Sequence of chain B:
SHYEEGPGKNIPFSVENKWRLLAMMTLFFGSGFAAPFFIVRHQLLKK

The following describes two proteins that form a bound complex.

Interface contacts:
Residue A32 in chain A is in contact with residue F37 in chain B (closest heavy-atom distance 3.6 Å).
Residue I53 in chain A is in contact with residue Q43 in chain B (closest heavy-atom distance 3.7 Å).
Residue S401 in chain A contacts residue P7 in chain B (closest heavy-atom distance 3.5 Å).
Residue P499 in chain A contacts residue N10 in chain B (closest heavy-atom distance 3.6 Å).
Residue P499 in chain A contacts residue P7 in chain B (closest heavy-atom distance 3.6 Å).
Residue F400 in chain A contacts residue N10 in chain B (closest heavy-atom distance 2.6 Å).
Residue W473 in chain A is in contact with residue M25 in chain B (closest heavy-atom distance 3.6 Å).
Residue L462 in chain A is in contact with residue F33 in chain B (closest heavy-atom distance 3.7 Å).
Residue V469 in chain A interacts with residue F29 in chain B (closest heavy-atom distance 3.7 Å).
Residue W25 in chain A interacts with residue G32 in chain B (closest heavy-atom distance 3.5 Å).
Residue A24 in chain A interacts with residue F29 in chain B (closest heavy-atom distance 3.9 Å).
Residue L21 in chain A is in contact with residue F28 in chain B (closest heavy-atom distance 3.5 Å).
Residue F476 in chain A contacts residue L21 in chain B (closest heavy-atom distance 3.6 Å).
Residue W473 in chain A contacts residue L22 in chain B (closest heavy-atom distance 3.5 Å).
Residue L36 in chain A contacts residue F37 in chain B (closest heavy-atom distance 3.6 Å).
Residue F2 in chain A is in contact with residue P12 in chain B (closest heavy-atom distance 3.3 Å).
Residue R5 in chain A interacts with residue E4 in chain B (closest heavy-atom distance 3.4 Å).
Residue S116 in chain A contacts residue I39 in chain B (closest heavy-atom distance 3.5 Å).
Residue S116 in chain A interacts with residue Q43 in chain B (closest heavy-atom distance 3.2 Å).
Residue E119 in chain A interacts with residue K46 in chain B (closest heavy-atom distance 2.7 Å).
Residue W6 in chain A is in contact with residue I11 in chain B (closest heavy-atom distance 3.5 Å).
Residue N4 in chain A is in contact with residue Y3 in chain B (closest heavy-atom distance 3.4 Å).
Residue Y403 in chain A contacts residue G8 in chain B (closest heavy-atom distance 3.4 Å).
Residue V118 in chain A is in contact with residue Q43 in chain B (closest heavy-atom distance 3.8 Å).
Residue R5 in chain A is in contact with residue N10 in chain B (closest heavy-atom distance 3.7 Å).
Residue Y403 in chain A is in contact with residue P7 in chain B (closest heavy-atom distance 3.2 Å).
Residue A120 in chain A contacts residue Q43 in chain B (closest heavy-atom distance 3.2 Å).
Residue W473 in chain A interacts with residue L21 in chain B (closest heavy-atom distance 3.8 Å).
Residue M117 in chain A interacts with residue Q43 in chain B (closest heavy-atom distance 3.2 Å).
Residue K479 in chain A contacts residue E16 in chain B (closest heavy-atom distance 3.1 Å).
Residue P499 in chain A interacts with residue G6 in chain B (closest heavy-atom distance 3.9 Å).
Residue V29 in chain A interacts with residue P36 in chain B (closest heavy-atom distance 3.5 Å).
Residue R5 in chain A contacts residue K9 in chain B (closest heavy-atom distance 3.3 Å).
Residue E119 in chain A interacts with residue Q43 in chain B (closest heavy-atom distance 2.6 Å).
Residue W25 in chain A is in contact with residue S31 in chain B (closest heavy-atom distance 3.4 Å).
Residue Y502 in chain A contacts residue Y3 in chain B (closest heavy-atom distance 3.5 Å).
Residue W473 in chain A contacts residue W19 in chain B (closest heavy-atom distance 3.7 Å).
Residue W25 in chain A is in contact with residue F28 in chain B (closest heavy-atom distance 3.0 Å).
Residue V29 in chain A is in contact with residue G32 in chain B (closest heavy-atom distance 3.3 Å).
Residue L33 in chain A is in contact with residue P36 in chain B (closest heavy-atom distance 3.5 Å).
Residue M117 in chain A is in contact with residue K46 in chain B (closest heavy-atom distance 3.0 Å).
Residue W473 in chain A contacts residue K18 in chain B (closest heavy-atom distance 2.9 Å).
Residue F476 in chain A contacts residue V15 in chain B (closest heavy-atom distance 3.4 Å).
Residue L21 in chain A contacts residue P12 in chain B (closest heavy-atom distance 3.5 Å).
Residue Y502 in chain A is in contact with residue E5 in chain B (closest heavy-atom distance 3.0 Å).
Residue R5 in chain A is in contact with residue Y3 in chain B (closest heavy-atom distance 3.7 Å).
Residue A32 in chain A is in contact with residue F33 in chain B (closest heavy-atom distance 3.2 Å).
Residue P501 in chain A is in contact with residue E5 in chain B (closest heavy-atom distance 3.7 Å).
Residue W6 in chain A is in contact with residue N10 in chain B (closest heavy-atom distance 3.7 Å).
Residue E481 in chain A contacts residue P7 in chain B (closest heavy-atom distance 3.8 Å).
Residue V469 in chain A is in contact with residue M25 in chain B (closest heavy-atom distance 3.4 Å).
Residue A477 in chain A is in contact with residue K18 in chain B (closest heavy-atom distance 3.5 Å).
Residue M28 in chain A contacts residue F29 in chain B (closest heavy-atom distance 3.6 Å).
Residue W6 in chain A interacts with residue P12 in chain B (closest heavy-atom distance 3.4 Å).
Residue V118 in chain A interacts with residue K46 in chain B (closest heavy-atom distance 3.8 Å).
Residue M28 in chain A is in contact with residue F33 in chain B (closest heavy-atom distance 3.8 Å).
Residue M1 in chain A interacts with residue Y3 in chain B (closest heavy-atom distance 3.9 Å).
Residue K479 in chain A interacts with residue V15 in chain B (closest heavy-atom distance 3.3 Å).
Residue A32 in chain A contacts residue P36 in chain B (closest heavy-atom distance 3.6 Å).
Residue M117 in chain A is in contact with residue H42 in chain B (closest heavy-atom distance 3.2 Å).

Sequence of chain A:
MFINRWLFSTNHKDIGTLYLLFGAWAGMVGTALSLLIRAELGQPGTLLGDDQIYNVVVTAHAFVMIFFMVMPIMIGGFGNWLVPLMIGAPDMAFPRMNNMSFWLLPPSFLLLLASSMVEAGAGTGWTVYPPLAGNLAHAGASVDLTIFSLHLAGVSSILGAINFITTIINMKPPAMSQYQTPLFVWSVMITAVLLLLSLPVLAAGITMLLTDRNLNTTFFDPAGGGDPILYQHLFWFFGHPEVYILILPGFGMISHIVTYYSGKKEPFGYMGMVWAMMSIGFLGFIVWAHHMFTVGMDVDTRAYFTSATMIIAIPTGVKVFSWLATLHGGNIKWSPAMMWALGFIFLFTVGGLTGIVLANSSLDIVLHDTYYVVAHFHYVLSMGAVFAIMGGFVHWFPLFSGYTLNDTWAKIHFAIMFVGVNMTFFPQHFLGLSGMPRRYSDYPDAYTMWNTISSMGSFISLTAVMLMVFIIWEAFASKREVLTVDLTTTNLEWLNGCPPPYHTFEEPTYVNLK